Contacts between the two chains:
Residue L165 in chain A interacts with residue W7 in chain B (closest heavy-atom distance 5.0 Å).
Residue F4 in chain A interacts with residue W7 in chain B (closest heavy-atom distance 3.5 Å).
Residue A168 in chain A interacts with residue W7 in chain B (closest heavy-atom distance 3.6 Å).
Residue Q69 in chain A is in contact with residue R4 in chain B (closest heavy-atom distance 3.6 Å).
Residue Y85 in chain A contacts residue G5 in chain B (closest heavy-atom distance 3.0 Å).
Residue V142 in chain A contacts residue W7 in chain B (closest heavy-atom distance 3.5 Å).
Residue D141 in chain A is in contact with residue P8 in chain B (closest heavy-atom distance 4.0 Å).
Residue Y10 in chain A is in contact with residue G1 in chain B (closest heavy-atom distance 3.0 Å).
Residue F4 in chain A contacts residue F2 in chain B (closest heavy-atom distance 3.7 Å).
Residue P65 in chain A is in contact with residue R4 in chain B (closest heavy-atom distance 4.3 Å).
Residue Y10 in chain A interacts with residue C9 in chain B (closest heavy-atom distance 5.0 Å).
Residue Y85 in chain A interacts with residue C9 in chain B (closest heavy-atom distance 5.0 Å).
Residue G62 in chain A contacts residue G5 in chain B (closest heavy-atom distance 3.7 Å).
Residue C164 in chain A interacts with residue W7 in chain B (closest heavy-atom distance 3.8 Å).
Residue Y175 in chain A interacts with residue W7 in chain B (closest heavy-atom distance 4.2 Å).
Residue Y10 in chain A contacts residue F2 in chain B (closest heavy-atom distance 3.7 Å).
Residue A178 in chain A interacts with residue W7 in chain B (closest heavy-atom distance 3.7 Å).
Residue D84 in chain A contacts residue G5 in chain B (closest heavy-atom distance 3.0 Å).
Residue D84 in chain A contacts residue R4 in chain B (closest heavy-atom distance 3.5 Å).
Residue T143 in chain A interacts with residue P8 in chain B (closest heavy-atom distance 4.6 Å).
Residue S6 in chain A is in contact with residue F2 in chain B (closest heavy-atom distance 3.5 Å).
Residue A167 in chain A interacts with residue R4 in chain B (closest heavy-atom distance 3.4 Å).
Residue G64 in chain A is in contact with residue R4 in chain B (closest heavy-atom distance 3.7 Å).
Residue F4 in chain A contacts residue P8 in chain B (closest heavy-atom distance 3.9 Å).
Residue D60 in chain A interacts with residue R4 in chain B (closest heavy-atom distance 4.9 Å).
Residue A167 in chain A is in contact with residue F2 in chain B (closest heavy-atom distance 3.3 Å).
Residue L163 in chain A interacts with residue R4 in chain B (closest heavy-atom distance 3.8 Å).
Residue T143 in chain A is in contact with residue W7 in chain B (closest heavy-atom distance 4.0 Å).
Residue C140 in chain A is in contact with residue G5 in chain B (closest heavy-atom distance 4.0 Å).
Residue C164 in chain A is in contact with residue R4 in chain B (closest heavy-atom distance 4.4 Å).
Residue T174 in chain A contacts residue W7 in chain B (closest heavy-atom distance 3.7 Å).
Residue P170 in chain A interacts with residue W7 in chain B (closest heavy-atom distance 3.5 Å).
Residue T162 in chain A interacts with residue R4 in chain B (closest heavy-atom distance 3.0 Å).
Residue D8 in chain A is in contact with residue F2 in chain B (closest heavy-atom distance 3.9 Å).
Residue N89 in chain A contacts residue F2 in chain B (closest heavy-atom distance 3.8 Å).
Residue S63 in chain A interacts with residue R4 in chain B (closest heavy-atom distance 3.2 Å).
Residue S86 in chain A contacts residue G1 in chain B (closest heavy-atom distance 4.9 Å).
Residue Y85 in chain A contacts residue P8 in chain B (closest heavy-atom distance 3.5 Å).
Residue N89 in chain A is in contact with residue R4 in chain B (closest heavy-atom distance 4.3 Å).
Residue T9 in chain A is in contact with residue G1 in chain B (closest heavy-atom distance 3.3 Å).
Residue D8 in chain A interacts with residue G1 in chain B (closest heavy-atom distance 4.6 Å).
Residue Y85 in chain A is in contact with residue W7 in chain B (closest heavy-atom distance 3.5 Å).
Residue D141 in chain A interacts with residue W7 in chain B (closest heavy-atom distance 5.0 Å).
Residue T9 in chain A contacts residue C9 in chain B (closest heavy-atom distance 4.0 Å).
Residue G62 in chain A is in contact with residue R4 in chain B (closest heavy-atom distance 3.1 Å).
Residue Y68 in chain A contacts residue R4 in chain B (closest heavy-atom distance 4.9 Å).
Residue T66 in chain A contacts residue R4 in chain B (closest heavy-atom distance 3.4 Å).
Residue C164 in chain A interacts with residue G5 in chain B (closest heavy-atom distance 3.8 Å).
Residue D84 in chain A is in contact with residue F2 in chain B (closest heavy-atom distance 4.5 Å).
Residue L11 in chain A is in contact with residue C9 in chain B (closest heavy-atom distance 4.0 Å).
Residue A168 in chain A contacts residue F2 in chain B (closest heavy-atom distance 3.7 Å).
Residue T9 in chain A is in contact with residue F2 in chain B (closest heavy-atom distance 4.1 Å).
Residue G64 in chain A interacts with residue G5 in chain B (closest heavy-atom distance 4.8 Å).
Residue S86 in chain A is in contact with residue F2 in chain B (closest heavy-atom distance 4.8 Å).

Sequence of chain A:
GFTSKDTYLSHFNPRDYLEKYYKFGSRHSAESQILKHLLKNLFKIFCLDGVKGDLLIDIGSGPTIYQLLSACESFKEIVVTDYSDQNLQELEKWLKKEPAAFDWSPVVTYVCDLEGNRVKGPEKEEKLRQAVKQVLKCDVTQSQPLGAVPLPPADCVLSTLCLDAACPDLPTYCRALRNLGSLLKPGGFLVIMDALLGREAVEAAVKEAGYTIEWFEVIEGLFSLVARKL

Sequence of chain B:
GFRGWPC

These two protein chains interact to form a complex.